These two protein chains interact to form a complex.

Sequence of chain A:
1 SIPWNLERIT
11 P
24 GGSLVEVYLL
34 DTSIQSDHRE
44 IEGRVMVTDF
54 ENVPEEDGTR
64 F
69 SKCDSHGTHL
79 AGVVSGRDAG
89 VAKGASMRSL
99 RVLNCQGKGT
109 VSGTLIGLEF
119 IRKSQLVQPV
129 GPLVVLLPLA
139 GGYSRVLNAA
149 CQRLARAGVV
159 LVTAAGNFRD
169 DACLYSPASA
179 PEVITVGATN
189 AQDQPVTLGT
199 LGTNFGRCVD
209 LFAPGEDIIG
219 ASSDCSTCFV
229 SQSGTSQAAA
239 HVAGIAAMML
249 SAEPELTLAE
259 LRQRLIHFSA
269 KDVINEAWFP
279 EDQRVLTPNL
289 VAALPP

Sequence of chain B:
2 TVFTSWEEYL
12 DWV

Interface contacts:
Residue I217 in chain A interacts with residue W7 in chain B (closest heavy-atom distance 4.1 Å).
Residue P3 in chain A contacts residue Y10 in chain B (closest heavy-atom distance 3.8 Å).
Residue S229 in chain A is in contact with residue T2 in chain B (closest heavy-atom distance 4.6 Å).
Residue C223 in chain A is in contact with residue T5 in chain B (closest heavy-atom distance 4.2 Å).
Residue F227 in chain A interacts with residue T2 in chain B (closest heavy-atom distance 3.9 Å).
Residue I217 in chain A interacts with residue F4 in chain B (closest heavy-atom distance 4.1 Å).
Residue F227 in chain A is in contact with residue S6 in chain B (closest heavy-atom distance 4.0 Å).
Residue V228 in chain A interacts with residue T2 in chain B (closest heavy-atom distance 3.8 Å).
Residue D222 in chain A contacts residue V3 in chain B (closest heavy-atom distance 3.6 Å).
Residue C226 in chain A contacts residue F4 in chain B (closest heavy-atom distance 3.0 Å).
Residue T225 in chain A interacts with residue S6 in chain B (closest heavy-atom distance 3.4 Å).
Residue P3 in chain A contacts residue W7 in chain B (closest heavy-atom distance 3.8 Å).
Residue F227 in chain A contacts residue V3 in chain B (closest heavy-atom distance 3.4 Å).
Residue T225 in chain A contacts residue T5 in chain B (closest heavy-atom distance 2.8 Å).
Residue C226 in chain A interacts with residue T5 in chain B (closest heavy-atom distance 4.0 Å).
Residue F227 in chain A contacts residue T5 in chain B (closest heavy-atom distance 5.0 Å).
Residue C226 in chain A contacts residue V3 in chain B (closest heavy-atom distance 3.7 Å).
Residue F227 in chain A is in contact with residue W7 in chain B (closest heavy-atom distance 3.7 Å).
Residue F227 in chain A contacts residue F4 in chain B (closest heavy-atom distance 2.8 Å).
Residue I217 in chain A is in contact with residue Y10 in chain B (closest heavy-atom distance 3.9 Å).
Residue A87 in chain A is in contact with residue W7 in chain B (closest heavy-atom distance 3.8 Å).
Residue F227 in chain A is in contact with residue Y10 in chain B (closest heavy-atom distance 5.0 Å).
Residue V228 in chain A interacts with residue V3 in chain B (closest heavy-atom distance 4.1 Å).
Residue D86 in chain A interacts with residue W7 in chain B (closest heavy-atom distance 3.6 Å).
Residue T225 in chain A contacts residue W7 in chain B (closest heavy-atom distance 4.2 Å).
Residue S1 in chain A contacts residue L11 in chain B (closest heavy-atom distance 4.2 Å).
Residue C226 in chain A contacts residue S6 in chain B (closest heavy-atom distance 4.8 Å).
Residue S220 in chain A is in contact with residue V3 in chain B (closest heavy-atom distance 3.7 Å).
Residue V228 in chain A contacts residue F4 in chain B (closest heavy-atom distance 5.0 Å).
Residue T225 in chain A interacts with residue F4 in chain B (closest heavy-atom distance 4.2 Å).